Interface contacts:
Residue L1122 in chain A contacts residue D495 in chain B (closest heavy-atom distance 3.0 Å).
Residue R733 in chain A interacts with residue E523 in chain B (closest heavy-atom distance 3.2 Å).
Residue S695 in chain A is in contact with residue P518 in chain B (closest heavy-atom distance 3.3 Å).
Residue D1066 in chain A is in contact with residue R493 in chain B (closest heavy-atom distance 2.4 Å).
Residue T1072 in chain A contacts residue A489 in chain B (closest heavy-atom distance 2.9 Å).
Residue E561 in chain A is in contact with residue L431 in chain B (closest heavy-atom distance 3.1 Å).
Residue Q532 in chain A contacts residue L436 in chain B (closest heavy-atom distance 3.2 Å).
Residue Q741 in chain A interacts with residue M519 in chain B (closest heavy-atom distance 3.2 Å).
Residue M1126 in chain A contacts residue R499 in chain B (closest heavy-atom distance 3.3 Å).
Residue L687 in chain A contacts residue S528 in chain B (closest heavy-atom distance 3.3 Å).
Residue M1524 in chain A contacts residue R499 in chain B (closest heavy-atom distance 3.2 Å).
Residue E561 in chain A contacts residue L462 in chain B (closest heavy-atom distance 3.1 Å).
Residue E1118 in chain A contacts residue F492 in chain B (closest heavy-atom distance 3.0 Å).
Residue N1076 in chain A contacts residue C486 in chain B (closest heavy-atom distance 2.9 Å).
Residue T1129 in chain A is in contact with residue L502 in chain B (closest heavy-atom distance 3.1 Å).
Residue L1124 in chain A is in contact with residue R499 in chain B (closest heavy-atom distance 3.3 Å).
Residue L1193 in chain A interacts with residue D389 in chain B (closest heavy-atom distance 3.2 Å).
Residue L1120 in chain A is in contact with residue F492 in chain B (closest heavy-atom distance 3.1 Å).
Residue S578 in chain A interacts with residue K533 in chain B (closest heavy-atom distance 2.7 Å).
Residue W1532 in chain A is in contact with residue S496 in chain B (closest heavy-atom distance 3.2 Å).
Residue D1136 in chain A contacts residue S481 in chain B (closest heavy-atom distance 3.3 Å).
Residue S1117 in chain A interacts with residue F492 in chain B (closest heavy-atom distance 3.3 Å).
Residue L1119 in chain A interacts with residue C491 in chain B (closest heavy-atom distance 3.2 Å).
Residue E561 in chain A contacts residue S428 in chain B (closest heavy-atom distance 2.7 Å).
Residue K1145 in chain A contacts residue I391 in chain B (closest heavy-atom distance 3.2 Å).
Residue P1190 in chain A is in contact with residue D389 in chain B (closest heavy-atom distance 3.0 Å).
Residue R1144 in chain A is in contact with residue R499 in chain B (closest heavy-atom distance 3.2 Å).
Residue E625 in chain A interacts with residue T509 in chain B (closest heavy-atom distance 3.2 Å).
Residue Q1130 in chain A contacts residue R476 in chain B (closest heavy-atom distance 3.2 Å).
Residue Q1183 in chain A contacts residue F492 in chain B (closest heavy-atom distance 3.1 Å).
Residue V1075 in chain A interacts with residue W395 in chain B (closest heavy-atom distance 3.1 Å).
Residue H697 in chain A contacts residue Y514 in chain B (closest heavy-atom distance 3.0 Å).
Residue Q532 in chain A is in contact with residue A432 in chain B (closest heavy-atom distance 3.2 Å).
Residue L1122 in chain A is in contact with residue F492 in chain B (closest heavy-atom distance 3.3 Å).
Residue P1125 in chain A interacts with residue R499 in chain B (closest heavy-atom distance 3.0 Å).
Residue E561 in chain A contacts residue G463 in chain B (closest heavy-atom distance 2.6 Å).
Residue P1123 in chain A contacts residue R499 in chain B (closest heavy-atom distance 2.9 Å).
Residue Y531 in chain A is in contact with residue S428 in chain B (closest heavy-atom distance 3.2 Å).
Residue R1144 in chain A is in contact with residue D495 in chain B (closest heavy-atom distance 2.9 Å).
Residue L1119 in chain A interacts with residue L490 in chain B (closest heavy-atom distance 3.1 Å).
Residue E726 in chain A interacts with residue R534 in chain B (closest heavy-atom distance 2.8 Å).
Residue H558 in chain A is in contact with residue G426 in chain B (closest heavy-atom distance 2.4 Å).
Residue T1080 in chain A interacts with residue W395 in chain B (closest heavy-atom distance 3.1 Å).
Residue E633 in chain A contacts residue A468 in chain B (closest heavy-atom distance 3.2 Å).
Residue V1075 in chain A interacts with residue P485 in chain B (closest heavy-atom distance 3.2 Å).
Residue T1129 in chain A contacts residue V503 in chain B (closest heavy-atom distance 3.2 Å).
Residue S1189 in chain A contacts residue D389 in chain B (closest heavy-atom distance 2.6 Å).
Residue N629 in chain A is in contact with residue K507 in chain B (closest heavy-atom distance 3.2 Å).
Residue M1531 in chain A contacts residue F492 in chain B (closest heavy-atom distance 3.1 Å).
Residue E621 in chain A is in contact with residue K511 in chain B (closest heavy-atom distance 3.2 Å).
Residue H680 in chain A contacts residue K535 in chain B (closest heavy-atom distance 2.7 Å).
Residue V1139 in chain A interacts with residue L480 in chain B (closest heavy-atom distance 3.2 Å).
Residue E683 in chain A is in contact with residue K535 in chain B (closest heavy-atom distance 3.1 Å).
Residue W1147 in chain A is in contact with residue L490 in chain B (closest heavy-atom distance 3.1 Å).
Residue Q555 in chain A contacts residue M467 in chain B (closest heavy-atom distance 3.2 Å).
Residue I538 in chain A is in contact with residue P418 in chain B (closest heavy-atom distance 3.2 Å).
Residue S551 in chain A is in contact with residue V425 in chain B (closest heavy-atom distance 3.1 Å).
Residue H697 in chain A contacts residue K511 in chain B (closest heavy-atom distance 3.1 Å).
Residue E565 in chain A contacts residue K430 in chain B (closest heavy-atom distance 2.7 Å).
Residue S690 in chain A contacts residue S528 in chain B (closest heavy-atom distance 3.3 Å).

Sequence of chain A:
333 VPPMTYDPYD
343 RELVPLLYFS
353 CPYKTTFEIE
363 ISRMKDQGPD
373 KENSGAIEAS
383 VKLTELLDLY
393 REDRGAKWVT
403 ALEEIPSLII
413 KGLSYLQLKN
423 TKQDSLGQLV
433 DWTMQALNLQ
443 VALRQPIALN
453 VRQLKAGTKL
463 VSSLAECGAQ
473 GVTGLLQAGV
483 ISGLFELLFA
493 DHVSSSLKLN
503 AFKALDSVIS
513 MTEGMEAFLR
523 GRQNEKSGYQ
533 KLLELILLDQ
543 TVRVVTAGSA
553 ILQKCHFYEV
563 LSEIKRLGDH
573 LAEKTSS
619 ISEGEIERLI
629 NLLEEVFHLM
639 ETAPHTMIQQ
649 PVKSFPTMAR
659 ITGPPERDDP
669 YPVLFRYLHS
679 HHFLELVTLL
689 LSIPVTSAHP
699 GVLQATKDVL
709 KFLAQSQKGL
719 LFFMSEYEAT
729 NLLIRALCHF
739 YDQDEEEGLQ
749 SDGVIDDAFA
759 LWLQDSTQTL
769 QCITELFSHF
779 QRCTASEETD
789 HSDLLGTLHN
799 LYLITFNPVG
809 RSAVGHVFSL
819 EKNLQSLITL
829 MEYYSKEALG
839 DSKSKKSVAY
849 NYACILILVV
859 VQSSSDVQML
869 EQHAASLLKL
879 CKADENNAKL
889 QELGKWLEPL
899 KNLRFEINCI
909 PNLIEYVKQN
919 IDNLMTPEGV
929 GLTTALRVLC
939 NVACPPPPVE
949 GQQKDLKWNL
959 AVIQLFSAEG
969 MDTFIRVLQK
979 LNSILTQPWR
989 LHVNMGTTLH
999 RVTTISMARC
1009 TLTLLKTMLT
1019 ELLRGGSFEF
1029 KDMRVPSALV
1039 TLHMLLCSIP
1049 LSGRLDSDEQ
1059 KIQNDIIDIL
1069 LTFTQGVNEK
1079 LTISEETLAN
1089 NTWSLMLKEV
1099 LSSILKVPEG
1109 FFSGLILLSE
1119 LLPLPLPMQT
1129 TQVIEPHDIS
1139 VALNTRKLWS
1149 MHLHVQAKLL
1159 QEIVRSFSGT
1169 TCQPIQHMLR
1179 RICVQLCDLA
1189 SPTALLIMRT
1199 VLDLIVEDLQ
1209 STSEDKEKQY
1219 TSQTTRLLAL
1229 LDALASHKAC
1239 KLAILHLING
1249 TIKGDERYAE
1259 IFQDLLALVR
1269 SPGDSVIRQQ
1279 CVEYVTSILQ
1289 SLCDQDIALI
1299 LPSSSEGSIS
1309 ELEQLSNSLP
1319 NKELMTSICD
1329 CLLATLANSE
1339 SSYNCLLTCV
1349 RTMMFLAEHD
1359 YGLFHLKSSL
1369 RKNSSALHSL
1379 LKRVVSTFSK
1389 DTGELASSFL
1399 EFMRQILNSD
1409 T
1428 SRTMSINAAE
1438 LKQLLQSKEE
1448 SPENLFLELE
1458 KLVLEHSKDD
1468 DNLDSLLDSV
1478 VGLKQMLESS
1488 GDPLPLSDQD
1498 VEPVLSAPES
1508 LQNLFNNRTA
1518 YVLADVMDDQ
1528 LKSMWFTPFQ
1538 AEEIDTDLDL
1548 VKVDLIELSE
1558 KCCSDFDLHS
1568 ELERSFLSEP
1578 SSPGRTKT

Sequence of chain B:
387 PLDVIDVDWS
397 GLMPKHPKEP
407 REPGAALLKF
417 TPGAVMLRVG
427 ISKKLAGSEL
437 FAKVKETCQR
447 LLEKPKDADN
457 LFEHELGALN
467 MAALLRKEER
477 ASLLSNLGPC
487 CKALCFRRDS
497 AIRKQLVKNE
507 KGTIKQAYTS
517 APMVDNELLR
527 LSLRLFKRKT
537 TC

The following describes two proteins that form a bound complex.